Sequence of chain B:
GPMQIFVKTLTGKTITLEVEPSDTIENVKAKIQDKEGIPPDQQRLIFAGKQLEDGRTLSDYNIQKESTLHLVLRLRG

The following describes two proteins that form a bound complex.

Interface contacts:
Residue E37 in chain A contacts residue L75 in chain B (closest heavy-atom distance 2.7 Å).
Residue L41 in chain A interacts with residue L10 in chain B (closest heavy-atom distance 4.0 Å).
Residue L58 in chain A is in contact with residue L73 in chain B (closest heavy-atom distance 5.0 Å).
Residue C155 in chain A interacts with residue H70 in chain B (closest heavy-atom distance 3.8 Å).
Residue N75 in chain A interacts with residue L75 in chain B (closest heavy-atom distance 3.2 Å).
Residue I156 in chain A contacts residue V72 in chain B (closest heavy-atom distance 5.0 Å).
Residue N75 in chain A is in contact with residue G77 in chain B (closest heavy-atom distance 4.1 Å).
Residue S159 in chain A interacts with residue R44 in chain B (closest heavy-atom distance 3.5 Å).
Residue S159 in chain A interacts with residue I46 in chain B (closest heavy-atom distance 4.2 Å).
Residue Y80 in chain A contacts residue G77 in chain B (closest heavy-atom distance 3.9 Å).
Residue C155 in chain A is in contact with residue V72 in chain B (closest heavy-atom distance 4.0 Å).
Residue S159 in chain A is in contact with residue Q51 in chain B (closest heavy-atom distance 4.2 Å).
Residue G33 in chain A is in contact with residue R76 in chain B (closest heavy-atom distance 3.8 Å).
Residue I44 in chain A interacts with residue T11 in chain B (closest heavy-atom distance 4.0 Å).
Residue N78 in chain A contacts residue R76 in chain B (closest heavy-atom distance 4.1 Å).
Residue Q32 in chain A interacts with residue R76 in chain B (closest heavy-atom distance 3.0 Å).
Residue E37 in chain A interacts with residue L73 in chain B (closest heavy-atom distance 3.3 Å).
Residue N59 in chain A interacts with residue Q42 in chain B (closest heavy-atom distance 3.0 Å).
Residue C102 in chain A is in contact with residue G77 in chain B (closest heavy-atom distance 3.5 Å).
Residue Y80 in chain A is in contact with residue L75 in chain B (closest heavy-atom distance 2.7 Å).
Residue E37 in chain A interacts with residue R76 in chain B (closest heavy-atom distance 2.6 Å).
Residue I158 in chain A interacts with residue K50 in chain B (closest heavy-atom distance 4.6 Å).
Residue W31 in chain A contacts residue R76 in chain B (closest heavy-atom distance 3.4 Å).
Residue Y80 in chain A contacts residue R76 in chain B (closest heavy-atom distance 4.3 Å).
Residue G36 in chain A interacts with residue L75 in chain B (closest heavy-atom distance 4.3 Å).
Residue H79 in chain A interacts with residue G77 in chain B (closest heavy-atom distance 4.3 Å).
Residue G36 in chain A contacts residue R76 in chain B (closest heavy-atom distance 3.4 Å).
Residue Q152 in chain A is in contact with residue L10 in chain B (closest heavy-atom distance 3.6 Å).
Residue E160 in chain A contacts residue R76 in chain B (closest heavy-atom distance 2.9 Å).
Residue L103 in chain A contacts residue G77 in chain B (closest heavy-atom distance 4.8 Å).
Residue N75 in chain A contacts residue R76 in chain B (closest heavy-atom distance 3.2 Å).
Residue S34 in chain A is in contact with residue R76 in chain B (closest heavy-atom distance 4.6 Å).
Residue L58 in chain A interacts with residue L75 in chain B (closest heavy-atom distance 4.2 Å).
Residue N78 in chain A contacts residue R74 in chain B (closest heavy-atom distance 3.0 Å).
Residue G100 in chain A contacts residue G77 in chain B (closest heavy-atom distance 4.8 Å).
Residue L41 in chain A is in contact with residue T11 in chain B (closest heavy-atom distance 3.8 Å).
Residue I158 in chain A contacts residue G49 in chain B (closest heavy-atom distance 3.9 Å).
Residue N78 in chain A is in contact with residue G77 in chain B (closest heavy-atom distance 3.5 Å).
Residue W31 in chain A interacts with residue G77 in chain B (closest heavy-atom distance 3.4 Å).
Residue I158 in chain A contacts residue I46 in chain B (closest heavy-atom distance 3.8 Å).
Residue E37 in chain A is in contact with residue R74 in chain B (closest heavy-atom distance 3.5 Å).
Residue N75 in chain A interacts with residue R74 in chain B (closest heavy-atom distance 4.9 Å).
Residue C155 in chain A is in contact with residue L10 in chain B (closest heavy-atom distance 4.0 Å).
Residue L58 in chain A is in contact with residue Q42 in chain B (closest heavy-atom distance 4.6 Å).
Residue I158 in chain A interacts with residue Q51 in chain B (closest heavy-atom distance 4.3 Å).
Residue I56 in chain A is in contact with residue L75 in chain B (closest heavy-atom distance 4.7 Å).
Residue L41 in chain A contacts residue L75 in chain B (closest heavy-atom distance 4.3 Å).
Residue E151 in chain A is in contact with residue H70 in chain B (closest heavy-atom distance 3.1 Å).
Residue G36 in chain A is in contact with residue G77 in chain B (closest heavy-atom distance 4.7 Å).
Residue I156 in chain A is in contact with residue L10 in chain B (closest heavy-atom distance 3.6 Å).
Residue P40 in chain A is in contact with residue L75 in chain B (closest heavy-atom distance 4.0 Å).
Residue S159 in chain A is in contact with residue V72 in chain B (closest heavy-atom distance 3.9 Å).
Residue C155 in chain A contacts residue I46 in chain B (closest heavy-atom distance 3.3 Å).
Residue L58 in chain A is in contact with residue R74 in chain B (closest heavy-atom distance 4.4 Å).

Sequence of chain A:
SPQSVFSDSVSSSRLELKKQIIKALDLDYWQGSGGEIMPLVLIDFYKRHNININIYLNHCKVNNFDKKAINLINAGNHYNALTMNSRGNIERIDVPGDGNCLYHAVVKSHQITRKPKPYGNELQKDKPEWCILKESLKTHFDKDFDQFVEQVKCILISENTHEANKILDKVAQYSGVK